This data describes a binding interaction between two proteins.

Interface contacts:
Residue A51 in the first protein interacts with residue G206 in the second protein (closest heavy-atom distance 3.8 Å).
Residue V43 in the first protein contacts residue F209 in the second protein (closest heavy-atom distance 4.6 Å).
Residue F48 in the first protein interacts with residue I207 in the second protein (closest heavy-atom distance 3.8 Å).
Residue L47 in the first protein is in contact with residue F209 in the second protein (closest heavy-atom distance 4.0 Å).
Residue K83 in the first protein is in contact with residue K214 in the second protein (closest heavy-atom distance 3.2 Å).
Residue L47 in the first protein is in contact with residue G208 in the second protein (closest heavy-atom distance 4.7 Å).
Residue K83 in the first protein contacts residue V213 in the second protein (closest heavy-atom distance 4.6 Å).
Residue F81 in the first protein contacts residue F209 in the second protein (closest heavy-atom distance 3.5 Å).
Residue P54 in the first protein is in contact with residue V213 in the second protein (closest heavy-atom distance 4.5 Å).
Residue L47 in the first protein is in contact with residue I207 in the second protein (closest heavy-atom distance 3.4 Å).
Residue A51 in the first protein contacts residue I207 in the second protein (closest heavy-atom distance 3.7 Å).
Residue E50 in the first protein interacts with residue I207 in the second protein (closest heavy-atom distance 4.9 Å).
Residue P54 in the first protein interacts with residue K214 in the second protein (closest heavy-atom distance 3.7 Å).
Residue E50 in the first protein contacts residue V213 in the second protein (closest heavy-atom distance 4.2 Å).
Residue A51 in the first protein interacts with residue V213 in the second protein (closest heavy-atom distance 3.9 Å).
Residue T78 in the first protein contacts residue F209 in the second protein (closest heavy-atom distance 3.8 Å).

Sequence of the second protein:
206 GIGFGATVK

Sequence of the first protein:
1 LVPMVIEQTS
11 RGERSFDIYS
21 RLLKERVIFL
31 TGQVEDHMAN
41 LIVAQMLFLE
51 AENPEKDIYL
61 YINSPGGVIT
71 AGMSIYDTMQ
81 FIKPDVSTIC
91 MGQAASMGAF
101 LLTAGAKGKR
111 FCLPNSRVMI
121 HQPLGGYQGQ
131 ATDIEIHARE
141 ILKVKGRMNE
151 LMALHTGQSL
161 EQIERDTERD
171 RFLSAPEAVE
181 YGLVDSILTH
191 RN